Sequence of chain A:
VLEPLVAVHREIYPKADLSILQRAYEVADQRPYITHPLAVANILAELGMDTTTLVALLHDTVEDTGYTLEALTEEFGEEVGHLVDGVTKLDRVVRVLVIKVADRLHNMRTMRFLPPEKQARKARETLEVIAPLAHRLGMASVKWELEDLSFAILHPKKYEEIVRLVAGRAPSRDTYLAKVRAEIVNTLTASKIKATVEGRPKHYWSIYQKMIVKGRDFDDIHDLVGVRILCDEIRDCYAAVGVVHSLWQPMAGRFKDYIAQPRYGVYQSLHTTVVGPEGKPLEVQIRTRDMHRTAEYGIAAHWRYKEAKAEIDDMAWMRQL

Contacts between the two chains:
Residue H287 in chain B contacts residue F297 in chain A (closest heavy-atom distance 3.3 Å).
Residue G284 in chain B is in contact with residue V283 in chain A (closest heavy-atom distance 4.3 Å).
Residue S288 in chain B interacts with residue D299 in chain A (closest heavy-atom distance 2.6 Å).
Residue A302 in chain B interacts with residue T229 in chain A (closest heavy-atom distance 4.6 Å).
Residue A281 in chain B is in contact with residue Y280 in chain A (closest heavy-atom distance 3.3 Å).
Residue Y280 in chain B is in contact with residue T229 in chain A (closest heavy-atom distance 4.8 Å).
Residue R277 in chain B is in contact with residue D278 in chain A (closest heavy-atom distance 3.2 Å).
Residue G284 in chain B contacts residue D299 in chain A (closest heavy-atom distance 4.8 Å).
Residue K234 in chain B is in contact with residue I276 in chain A (closest heavy-atom distance 4.6 Å).
Residue I276 in chain B contacts residue A232 in chain A (closest heavy-atom distance 3.9 Å).
Residue S288 in chain B is in contact with residue A302 in chain A (closest heavy-atom distance 3.5 Å).
Residue V283 in chain B is in contact with residue Y280 in chain A (closest heavy-atom distance 4.8 Å).
Residue V285 in chain B contacts residue Y280 in chain A (closest heavy-atom distance 3.2 Å).
Residue Y280 in chain B interacts with residue A281 in chain A (closest heavy-atom distance 3.2 Å).
Residue I235 in chain B is in contact with residue R277 in chain A (closest heavy-atom distance 3.9 Å).
Residue A302 in chain B interacts with residue S288 in chain A (closest heavy-atom distance 4.3 Å).
Residue A281 in chain B contacts residue A281 in chain A (closest heavy-atom distance 3.4 Å).
Residue Y280 in chain B contacts residue S233 in chain A (closest heavy-atom distance 2.8 Å).
Residue R277 in chain B contacts residue K236 in chain A (closest heavy-atom distance 4.6 Å).
Residue G284 in chain B interacts with residue F297 in chain A (closest heavy-atom distance 4.8 Å).
Residue D299 in chain B contacts residue S288 in chain A (closest heavy-atom distance 2.7 Å).
Residue P292 in chain B interacts with residue H287 in chain A (closest heavy-atom distance 4.1 Å).
Residue Y280 in chain B contacts residue Y280 in chain A (closest heavy-atom distance 3.0 Å).
Residue A232 in chain B contacts residue I276 in chain A (closest heavy-atom distance 3.8 Å).
Residue I276 in chain B interacts with residue S233 in chain A (closest heavy-atom distance 3.0 Å).
Residue G284 in chain B interacts with residue Y280 in chain A (closest heavy-atom distance 3.5 Å).
Residue I276 in chain B is in contact with residue K234 in chain A (closest heavy-atom distance 4.3 Å).
Residue A281 in chain B is in contact with residue R277 in chain A (closest heavy-atom distance 3.3 Å).
Residue S288 in chain B interacts with residue Y280 in chain A (closest heavy-atom distance 4.4 Å).
Residue R277 in chain B contacts residue R277 in chain A (closest heavy-atom distance 3.7 Å).
Residue P292 in chain B contacts residue P292 in chain A (closest heavy-atom distance 3.6 Å).
Residue Q291 in chain B interacts with residue A294 in chain A (closest heavy-atom distance 4.9 Å).
Residue Q291 in chain B contacts residue G295 in chain A (closest heavy-atom distance 3.9 Å).
Residue R277 in chain B interacts with residue S233 in chain A (closest heavy-atom distance 4.2 Å).
Residue S233 in chain B is in contact with residue Y280 in chain A (closest heavy-atom distance 4.4 Å).
Residue Y280 in chain B interacts with residue V285 in chain A (closest heavy-atom distance 3.9 Å).
Residue H287 in chain B contacts residue V283 in chain A (closest heavy-atom distance 3.7 Å).
Residue S233 in chain B is in contact with residue R277 in chain A (closest heavy-atom distance 4.2 Å).
Residue Y280 in chain B is in contact with residue G284 in chain A (closest heavy-atom distance 3.9 Å).
Residue F297 in chain B interacts with residue H287 in chain A (closest heavy-atom distance 3.5 Å).
Residue V283 in chain B contacts residue V283 in chain A (closest heavy-atom distance 4.5 Å).
Residue R277 in chain B contacts residue K234 in chain A (closest heavy-atom distance 4.0 Å).
Residue R277 in chain B interacts with residue A281 in chain A (closest heavy-atom distance 3.5 Å).
Residue A294 in chain B interacts with residue Q291 in chain A (closest heavy-atom distance 3.7 Å).
Residue K236 in chain B interacts with residue R277 in chain A (closest heavy-atom distance 4.4 Å).
Residue E275 in chain B interacts with residue R277 in chain A (closest heavy-atom distance 4.3 Å).
Residue G284 in chain B interacts with residue G284 in chain A (closest heavy-atom distance 4.8 Å).
Residue M293 in chain B interacts with residue P292 in chain A (closest heavy-atom distance 4.5 Å).
Residue F297 in chain B contacts residue S288 in chain A (closest heavy-atom distance 3.5 Å).
Residue K234 in chain B contacts residue R277 in chain A (closest heavy-atom distance 4.0 Å).
Residue A294 in chain B is in contact with residue P292 in chain A (closest heavy-atom distance 4.3 Å).
Residue V283 in chain B is in contact with residue G284 in chain A (closest heavy-atom distance 3.9 Å).
Residue Y280 in chain B interacts with residue I235 in chain A (closest heavy-atom distance 4.2 Å).
Residue R277 in chain B contacts residue I235 in chain A (closest heavy-atom distance 4.1 Å).
Residue S233 in chain B is in contact with residue I276 in chain A (closest heavy-atom distance 3.1 Å).
Residue I235 in chain B is in contact with residue Y280 in chain A (closest heavy-atom distance 4.9 Å).
Residue D278 in chain B contacts residue R277 in chain A (closest heavy-atom distance 3.1 Å).
Residue H287 in chain B interacts with residue H287 in chain A (closest heavy-atom distance 3.2 Å).
Residue S288 in chain B is in contact with residue F297 in chain A (closest heavy-atom distance 3.6 Å).
Residue F297 in chain B is in contact with residue G284 in chain A (closest heavy-atom distance 4.4 Å).

These two protein chains interact to form a complex.

Sequence of chain B:
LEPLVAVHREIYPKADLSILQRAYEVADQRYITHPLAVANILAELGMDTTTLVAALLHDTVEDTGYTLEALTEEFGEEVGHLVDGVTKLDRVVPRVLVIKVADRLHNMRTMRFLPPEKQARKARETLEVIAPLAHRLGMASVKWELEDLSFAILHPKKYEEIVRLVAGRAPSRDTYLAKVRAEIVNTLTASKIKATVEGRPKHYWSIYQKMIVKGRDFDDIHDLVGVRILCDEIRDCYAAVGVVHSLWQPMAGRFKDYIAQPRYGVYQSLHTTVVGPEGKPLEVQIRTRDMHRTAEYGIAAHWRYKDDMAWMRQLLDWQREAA